These two protein chains interact to form a complex.

Sequence of protein 1:
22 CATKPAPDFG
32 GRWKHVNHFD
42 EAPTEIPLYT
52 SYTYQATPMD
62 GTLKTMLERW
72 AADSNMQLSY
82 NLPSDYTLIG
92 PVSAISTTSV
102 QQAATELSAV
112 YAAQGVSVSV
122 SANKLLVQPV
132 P

Contacts between the two chains:
Residue D168 in protein 2 contacts residue K35 in protein 1 (closest heavy-atom distance 3.3 Å).
Residue T171 in protein 2 interacts with residue G32 in protein 1 (closest heavy-atom distance 4.5 Å).
Residue H214 in protein 2 interacts with residue D29 in protein 1 (closest heavy-atom distance 3.1 Å).
Residue A170 in protein 2 interacts with residue F30 in protein 1 (closest heavy-atom distance 3.8 Å).
Residue E213 in protein 2 is in contact with residue F30 in protein 1 (closest heavy-atom distance 3.6 Å).
Residue Y169 in protein 2 is in contact with residue H36 in protein 1 (closest heavy-atom distance 3.9 Å).
Residue R172 in protein 2 contacts residue G31 in protein 1 (closest heavy-atom distance 3.6 Å).
Residue Y167 in protein 2 interacts with residue V37 in protein 1 (closest heavy-atom distance 3.0 Å).
Residue D244 in protein 2 is in contact with residue P28 in protein 1 (closest heavy-atom distance 3.8 Å).
Residue Y167 in protein 2 contacts residue H36 in protein 1 (closest heavy-atom distance 3.6 Å).
Residue Y169 in protein 2 contacts residue K35 in protein 1 (closest heavy-atom distance 2.7 Å).
Residue Y169 in protein 2 is in contact with residue R33 in protein 1 (closest heavy-atom distance 5.0 Å).
Residue R182 in protein 2 is in contact with residue V37 in protein 1 (closest heavy-atom distance 4.1 Å).
Residue V183 in protein 2 contacts residue N38 in protein 1 (closest heavy-atom distance 2.7 Å).
Residue D168 in protein 2 is in contact with residue V37 in protein 1 (closest heavy-atom distance 3.7 Å).
Residue Y167 in protein 2 is in contact with residue K35 in protein 1 (closest heavy-atom distance 4.7 Å).
Residue F237 in protein 2 contacts residue W34 in protein 1 (closest heavy-atom distance 4.0 Å).
Residue A170 in protein 2 interacts with residue R33 in protein 1 (closest heavy-atom distance 4.5 Å).
Residue K174 in protein 2 is in contact with residue K35 in protein 1 (closest heavy-atom distance 4.8 Å).
Residue L249 in protein 2 is in contact with residue W34 in protein 1 (closest heavy-atom distance 4.1 Å).
Residue R241 in protein 2 contacts residue A27 in protein 1 (closest heavy-atom distance 3.5 Å).
Residue D168 in protein 2 contacts residue H36 in protein 1 (closest heavy-atom distance 3.3 Å).
Residue G248 in protein 2 contacts residue F30 in protein 1 (closest heavy-atom distance 3.9 Å).
Residue S181 in protein 2 is in contact with residue V37 in protein 1 (closest heavy-atom distance 3.4 Å).
Residue L249 in protein 2 is in contact with residue V37 in protein 1 (closest heavy-atom distance 4.4 Å).
Residue A170 in protein 2 interacts with residue W34 in protein 1 (closest heavy-atom distance 3.7 Å).
Residue V239 in protein 2 contacts residue F30 in protein 1 (closest heavy-atom distance 4.1 Å).
Residue V247 in protein 2 contacts residue F30 in protein 1 (closest heavy-atom distance 4.7 Å).
Residue V183 in protein 2 interacts with residue V37 in protein 1 (closest heavy-atom distance 4.1 Å).
Residue A170 in protein 2 contacts residue G32 in protein 1 (closest heavy-atom distance 4.2 Å).
Residue T171 in protein 2 interacts with residue F30 in protein 1 (closest heavy-atom distance 5.0 Å).
Residue E213 in protein 2 contacts residue W34 in protein 1 (closest heavy-atom distance 3.2 Å).
Residue R241 in protein 2 contacts residue P28 in protein 1 (closest heavy-atom distance 2.4 Å).
Residue T171 in protein 2 interacts with residue G31 in protein 1 (closest heavy-atom distance 3.7 Å).
Residue S181 in protein 2 contacts residue N38 in protein 1 (closest heavy-atom distance 4.4 Å).
Residue R182 in protein 2 interacts with residue N38 in protein 1 (closest heavy-atom distance 3.4 Å).
Residue V246 in protein 2 contacts residue P28 in protein 1 (closest heavy-atom distance 4.1 Å).
Residue G248 in protein 2 contacts residue W34 in protein 1 (closest heavy-atom distance 4.1 Å).
Residue A170 in protein 2 is in contact with residue G31 in protein 1 (closest heavy-atom distance 4.6 Å).
Residue Y184 in protein 2 contacts residue N38 in protein 1 (closest heavy-atom distance 4.8 Å).
Residue R241 in protein 2 interacts with residue D29 in protein 1 (closest heavy-atom distance 4.7 Å).
Residue R250 in protein 2 interacts with residue W34 in protein 1 (closest heavy-atom distance 3.2 Å).
Residue Y167 in protein 2 contacts residue N38 in protein 1 (closest heavy-atom distance 4.5 Å).
Residue V246 in protein 2 contacts residue F30 in protein 1 (closest heavy-atom distance 3.6 Å).
Residue G243 in protein 2 contacts residue P28 in protein 1 (closest heavy-atom distance 4.1 Å).
Residue R210 in protein 2 is in contact with residue D29 in protein 1 (closest heavy-atom distance 3.4 Å).
Residue V246 in protein 2 is in contact with residue D29 in protein 1 (closest heavy-atom distance 3.6 Å).
Residue D168 in protein 2 contacts residue W34 in protein 1 (closest heavy-atom distance 3.7 Å).
Residue Y169 in protein 2 contacts residue W34 in protein 1 (closest heavy-atom distance 3.3 Å).
Residue R172 in protein 2 interacts with residue D29 in protein 1 (closest heavy-atom distance 4.6 Å).
Residue H214 in protein 2 contacts residue F30 in protein 1 (closest heavy-atom distance 4.1 Å).
Residue D166 in protein 2 is in contact with residue N38 in protein 1 (closest heavy-atom distance 4.3 Å).
Residue R210 in protein 2 contacts residue F30 in protein 1 (closest heavy-atom distance 3.3 Å).
Residue Y165 in protein 2 interacts with residue N38 in protein 1 (closest heavy-atom distance 3.9 Å).
Residue P180 in protein 2 contacts residue V37 in protein 1 (closest heavy-atom distance 3.8 Å).
Residue Y169 in protein 2 is in contact with residue V37 in protein 1 (closest heavy-atom distance 3.6 Å).
Residue R172 in protein 2 contacts residue F30 in protein 1 (closest heavy-atom distance 4.0 Å).

Sequence of protein 2:
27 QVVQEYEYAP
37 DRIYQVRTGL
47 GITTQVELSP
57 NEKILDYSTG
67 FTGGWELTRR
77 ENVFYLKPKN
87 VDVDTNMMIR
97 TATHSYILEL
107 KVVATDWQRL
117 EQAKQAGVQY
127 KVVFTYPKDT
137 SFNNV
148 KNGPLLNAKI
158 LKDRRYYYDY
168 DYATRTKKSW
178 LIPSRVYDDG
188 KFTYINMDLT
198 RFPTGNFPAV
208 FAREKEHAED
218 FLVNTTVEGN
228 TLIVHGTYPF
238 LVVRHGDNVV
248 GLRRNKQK